Sequence of chain A:
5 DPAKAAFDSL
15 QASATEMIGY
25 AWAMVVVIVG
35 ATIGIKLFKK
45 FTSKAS

This data describes a binding interaction between two proteins.

Sequence of chain B:
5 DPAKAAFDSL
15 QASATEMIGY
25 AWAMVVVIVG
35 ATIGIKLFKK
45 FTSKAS

Residue-level contacts at the interface:
Residue V29 in chain B is in contact with residue I39 in chain A (closest heavy-atom distance 4.2 Å).
Residue I22 in chain B contacts residue A35 in chain A (closest heavy-atom distance 3.5 Å).
Residue K44 in chain B contacts residue S50 in chain A (closest heavy-atom distance 4.1 Å).
Residue W26 in chain B interacts with residue G38 in chain A (closest heavy-atom distance 4.0 Å).
Residue A7 in chain B is in contact with residue M21 in chain A (closest heavy-atom distance 3.9 Å).
Residue V29 in chain B contacts residue F42 in chain A (closest heavy-atom distance 4.7 Å).
Residue F11 in chain B contacts residue M21 in chain A (closest heavy-atom distance 3.5 Å).
Residue A18 in chain B interacts with residue I32 in chain A (closest heavy-atom distance 4.8 Å).
Residue I22 in chain B interacts with residue I32 in chain A (closest heavy-atom distance 4.4 Å).
Residue Q15 in chain B contacts residue A27 in chain A (closest heavy-atom distance 3.6 Å).
Residue Q15 in chain B is in contact with residue Y24 in chain A (closest heavy-atom distance 5.0 Å).
Residue V33 in chain B is in contact with residue K43 in chain A (closest heavy-atom distance 4.4 Å).
Residue W26 in chain B interacts with residue A35 in chain A (closest heavy-atom distance 4.7 Å).
Residue K40 in chain B is in contact with residue S47 in chain A (closest heavy-atom distance 3.4 Å).
Residue V29 in chain B contacts residue K43 in chain A (closest heavy-atom distance 4.6 Å).
Residue L14 in chain B is in contact with residue M28 in chain A (closest heavy-atom distance 3.8 Å).
Residue I37 in chain B contacts residue T46 in chain A (closest heavy-atom distance 3.5 Å).
Residue W26 in chain B contacts residue I39 in chain A (closest heavy-atom distance 3.9 Å).
Residue A25 in chain B interacts with residue I39 in chain A (closest heavy-atom distance 4.6 Å).
Residue A7 in chain B contacts residue Y24 in chain A (closest heavy-atom distance 5.0 Å).
Residue V33 in chain B interacts with residue F42 in chain A (closest heavy-atom distance 4.0 Å).
Residue F11 in chain B is in contact with residue M28 in chain A (closest heavy-atom distance 3.6 Å).
Residue Q15 in chain B contacts residue M28 in chain A (closest heavy-atom distance 3.8 Å).
Residue I22 in chain B interacts with residue V31 in chain A (closest heavy-atom distance 4.2 Å).
Residue W26 in chain B interacts with residue F42 in chain A (closest heavy-atom distance 4.2 Å).
Residue F11 in chain B is in contact with residue Y24 in chain A (closest heavy-atom distance 3.8 Å).
Residue K40 in chain B contacts residue S50 in chain A (closest heavy-atom distance 3.9 Å).
Residue K8 in chain B contacts residue Y24 in chain A (closest heavy-atom distance 3.5 Å).
Residue I37 in chain B contacts residue S50 in chain A (closest heavy-atom distance 4.2 Å).
Residue V30 in chain B interacts with residue F42 in chain A (closest heavy-atom distance 4.9 Å).
Residue T19 in chain B interacts with residue V31 in chain A (closest heavy-atom distance 4.9 Å).
Residue Q15 in chain B contacts residue V31 in chain A (closest heavy-atom distance 4.5 Å).
Residue F11 in chain B is in contact with residue A25 in chain A (closest heavy-atom distance 4.1 Å).
Residue L41 in chain B interacts with residue S50 in chain A (closest heavy-atom distance 3.3 Å).
Residue I37 in chain B interacts with residue S47 in chain A (closest heavy-atom distance 4.4 Å).
Residue V33 in chain B contacts residue T46 in chain A (closest heavy-atom distance 3.8 Å).